Interface contacts:
Residue R11 in chain B is in contact with residue I6 in chain A (closest heavy-atom distance 2.8 Å).
Residue V35 in chain B interacts with residue R9 in chain A (closest heavy-atom distance 3.7 Å).
Residue T10 in chain B is in contact with residue V7 in chain A (closest heavy-atom distance 2.9 Å).
Residue S7 in chain B is in contact with residue R9 in chain A (closest heavy-atom distance 3.4 Å).
Residue T4 in chain B interacts with residue S13 in chain A (closest heavy-atom distance 2.6 Å).
Residue V35 in chain B is in contact with residue G8 in chain A (closest heavy-atom distance 2.7 Å).
Residue S20 in chain B is in contact with residue V5 in chain A (closest heavy-atom distance 3.6 Å).
Residue Q8 in chain B contacts residue G8 in chain A (closest heavy-atom distance 3.0 Å).
Residue Q8 in chain B contacts residue R9 in chain A (closest heavy-atom distance 2.5 Å).
Residue T63 in chain B interacts with residue S3 in chain A (closest heavy-atom distance 3.1 Å).
Residue A65 in chain B contacts residue V4 in chain A (closest heavy-atom distance 3.2 Å).
Residue Q34 in chain B contacts residue G8 in chain A (closest heavy-atom distance 3.6 Å).
Residue S20 in chain B is in contact with residue S3 in chain A (closest heavy-atom distance 2.7 Å).
Residue R92 in chain B contacts residue I11 in chain A (closest heavy-atom distance 3.5 Å).
Residue T38 in chain B is in contact with residue V4 in chain A (closest heavy-atom distance 4.0 Å).
Residue S20 in chain B contacts residue G2 in chain A (closest heavy-atom distance 3.4 Å).
Residue I3 in chain B interacts with residue S13 in chain A (closest heavy-atom distance 3.4 Å).
Residue S37 in chain B is in contact with residue V7 in chain A (closest heavy-atom distance 3.9 Å).
Residue V36 in chain B contacts residue V5 in chain A (closest heavy-atom distance 3.5 Å).
Residue S7 in chain B is in contact with residue I10 in chain A (closest heavy-atom distance 3.9 Å).
Residue T4 in chain B interacts with residue I11 in chain A (closest heavy-atom distance 3.9 Å).
Residue T4 in chain B interacts with residue L12 in chain A (closest heavy-atom distance 3.3 Å).
Residue Q8 in chain B is in contact with residue I11 in chain A (closest heavy-atom distance 3.5 Å).
Residue E32 in chain B interacts with residue L12 in chain A (closest heavy-atom distance 3.5 Å).
Residue R11 in chain B interacts with residue V7 in chain A (closest heavy-atom distance 3.1 Å).
Residue T108 in chain B contacts residue I10 in chain A (closest heavy-atom distance 3.1 Å).
Residue A65 in chain B interacts with residue S3 in chain A (closest heavy-atom distance 4.0 Å).
Residue V35 in chain B contacts residue V7 in chain A (closest heavy-atom distance 2.7 Å).
Residue V35 in chain B is in contact with residue I6 in chain A (closest heavy-atom distance 3.7 Å).
Residue A5 in chain B interacts with residue I10 in chain A (closest heavy-atom distance 3.7 Å).
Residue Y6 in chain B is in contact with residue R9 in chain A (closest heavy-atom distance 3.9 Å).
Residue A5 in chain B interacts with residue L12 in chain A (closest heavy-atom distance 3.6 Å).
Residue V107 in chain B contacts residue I10 in chain A (closest heavy-atom distance 3.9 Å).
Residue Q34 in chain B interacts with residue I6 in chain A (closest heavy-atom distance 3.1 Å).
Residue Q9 in chain B is in contact with residue V7 in chain A (closest heavy-atom distance 3.9 Å).
Residue K62 in chain B interacts with residue V4 in chain A (closest heavy-atom distance 3.9 Å).
Residue T63 in chain B contacts residue V4 in chain A (closest heavy-atom distance 2.9 Å).
Residue V33 in chain B is in contact with residue I10 in chain A (closest heavy-atom distance 2.8 Å).
Residue V29 in chain B contacts residue I6 in chain A (closest heavy-atom distance 3.9 Å).
Residue L64 in chain B interacts with residue V4 in chain A (closest heavy-atom distance 4.0 Å).
Residue T10 in chain B interacts with residue G8 in chain A (closest heavy-atom distance 3.3 Å).
Residue Y6 in chain B contacts residue I11 in chain A (closest heavy-atom distance 3.0 Å).
Residue Y6 in chain B is in contact with residue I10 in chain A (closest heavy-atom distance 3.9 Å).
Residue Q28 in chain B contacts residue R9 in chain A (closest heavy-atom distance 3.5 Å).
Residue S37 in chain B is in contact with residue V4 in chain A (closest heavy-atom distance 3.8 Å).
Residue A5 in chain B is in contact with residue I11 in chain A (closest heavy-atom distance 3.4 Å).
Residue Q9 in chain B is in contact with residue G8 in chain A (closest heavy-atom distance 4.0 Å).
Residue V33 in chain B contacts residue R9 in chain A (closest heavy-atom distance 3.6 Å).
Residue T10 in chain B is in contact with residue R9 in chain A (closest heavy-atom distance 3.4 Å).
Residue T19 in chain B contacts residue V5 in chain A (closest heavy-atom distance 3.7 Å).
Residue V36 in chain B contacts residue V4 in chain A (closest heavy-atom distance 3.4 Å).
Residue G23 in chain B contacts residue S3 in chain A (closest heavy-atom distance 3.7 Å).
Residue K62 in chain B interacts with residue G2 in chain A (closest heavy-atom distance 3.3 Å).
Residue R109 in chain B interacts with residue I10 in chain A (closest heavy-atom distance 3.7 Å).
Residue L144 in chain B interacts with residue L12 in chain A (closest heavy-atom distance 3.5 Å).
Residue Q34 in chain B is in contact with residue R9 in chain A (closest heavy-atom distance 3.5 Å).
Residue R11 in chain B interacts with residue V5 in chain A (closest heavy-atom distance 4.0 Å).
Residue W85 in chain B interacts with residue V4 in chain A (closest heavy-atom distance 3.7 Å).
Residue S37 in chain B interacts with residue V5 in chain A (closest heavy-atom distance 3.2 Å).
Residue E30 in chain B is in contact with residue R9 in chain A (closest heavy-atom distance 2.8 Å).

Sequence of chain A:
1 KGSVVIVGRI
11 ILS

The following describes two proteins that form a bound complex.

Sequence of chain B:
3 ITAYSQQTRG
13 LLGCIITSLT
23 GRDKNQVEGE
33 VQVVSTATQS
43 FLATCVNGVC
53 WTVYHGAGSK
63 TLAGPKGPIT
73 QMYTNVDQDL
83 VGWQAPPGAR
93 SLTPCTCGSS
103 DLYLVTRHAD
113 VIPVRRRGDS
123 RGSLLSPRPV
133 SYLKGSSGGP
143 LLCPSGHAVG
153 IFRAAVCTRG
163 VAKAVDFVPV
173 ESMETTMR